Sequence of chain B:
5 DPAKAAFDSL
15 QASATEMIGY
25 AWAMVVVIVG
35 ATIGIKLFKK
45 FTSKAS

This data describes a binding interaction between two proteins.

Interface contacts:
Residue Q15 in chain B contacts residue A27 in chain A (closest heavy-atom distance 3.9 Å).
Residue V30 in chain B interacts with residue F42 in chain A (closest heavy-atom distance 4.9 Å).
Residue F11 in chain B contacts residue A25 in chain A (closest heavy-atom distance 4.2 Å).
Residue V33 in chain B is in contact with residue T46 in chain A (closest heavy-atom distance 3.8 Å).
Residue W26 in chain B contacts residue I39 in chain A (closest heavy-atom distance 3.9 Å).
Residue I37 in chain B is in contact with residue S47 in chain A (closest heavy-atom distance 4.4 Å).
Residue A18 in chain B contacts residue I32 in chain A (closest heavy-atom distance 4.9 Å).
Residue A7 in chain B contacts residue Y24 in chain A (closest heavy-atom distance 4.9 Å).
Residue F11 in chain B is in contact with residue Y24 in chain A (closest heavy-atom distance 3.6 Å).
Residue K8 in chain B interacts with residue Y24 in chain A (closest heavy-atom distance 3.3 Å).
Residue W26 in chain B interacts with residue G38 in chain A (closest heavy-atom distance 4.0 Å).
Residue T19 in chain B is in contact with residue V31 in chain A (closest heavy-atom distance 4.3 Å).
Residue F11 in chain B is in contact with residue M28 in chain A (closest heavy-atom distance 4.6 Å).
Residue W26 in chain B is in contact with residue A35 in chain A (closest heavy-atom distance 4.9 Å).
Residue I22 in chain B is in contact with residue I32 in chain A (closest heavy-atom distance 4.6 Å).
Residue I22 in chain B contacts residue A35 in chain A (closest heavy-atom distance 3.7 Å).
Residue F11 in chain B interacts with residue M21 in chain A (closest heavy-atom distance 4.4 Å).
Residue L41 in chain B is in contact with residue S50 in chain A (closest heavy-atom distance 4.3 Å).
Residue V33 in chain B is in contact with residue K43 in chain A (closest heavy-atom distance 4.4 Å).
Residue W26 in chain B interacts with residue F42 in chain A (closest heavy-atom distance 4.2 Å).
Residue K40 in chain B is in contact with residue S47 in chain A (closest heavy-atom distance 3.1 Å).
Residue I37 in chain B interacts with residue T46 in chain A (closest heavy-atom distance 3.5 Å).
Residue K40 in chain B contacts residue S50 in chain A (closest heavy-atom distance 3.4 Å).
Residue V29 in chain B contacts residue K43 in chain A (closest heavy-atom distance 4.9 Å).
Residue V29 in chain B interacts with residue I39 in chain A (closest heavy-atom distance 4.1 Å).
Residue A7 in chain B interacts with residue M21 in chain A (closest heavy-atom distance 4.9 Å).
Residue I22 in chain B contacts residue V31 in chain A (closest heavy-atom distance 3.9 Å).
Residue L14 in chain B is in contact with residue M28 in chain A (closest heavy-atom distance 4.5 Å).
Residue I37 in chain B contacts residue S50 in chain A (closest heavy-atom distance 3.2 Å).
Residue Q15 in chain B is in contact with residue M28 in chain A (closest heavy-atom distance 4.4 Å).
Residue V33 in chain B is in contact with residue F42 in chain A (closest heavy-atom distance 3.9 Å).
Residue K44 in chain B interacts with residue S50 in chain A (closest heavy-atom distance 4.5 Å).
Residue Q15 in chain B contacts residue V31 in chain A (closest heavy-atom distance 4.1 Å).
Residue V29 in chain B is in contact with residue F42 in chain A (closest heavy-atom distance 3.8 Å).
Residue A25 in chain B is in contact with residue I39 in chain A (closest heavy-atom distance 4.6 Å).

Sequence of chain A:
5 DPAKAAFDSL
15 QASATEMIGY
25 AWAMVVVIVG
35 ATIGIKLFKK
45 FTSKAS